The following describes two proteins that form a bound complex.

Contacts between the two chains:
Residue Y62 in protein 2 interacts with residue L164 in protein 1 (closest heavy-atom distance 2.9 Å).
Residue Y62 in protein 2 is in contact with residue S163 in protein 1 (closest heavy-atom distance 4.9 Å).
Residue L101 in protein 2 is in contact with residue E160 in protein 1 (closest heavy-atom distance 3.9 Å).
Residue V98 in protein 2 interacts with residue T162 in protein 1 (closest heavy-atom distance 3.7 Å).
Residue S64 in protein 2 is in contact with residue G159 in protein 1 (closest heavy-atom distance 4.6 Å).
Residue V98 in protein 2 interacts with residue S163 in protein 1 (closest heavy-atom distance 3.3 Å).
Residue C99 in protein 2 contacts residue T162 in protein 1 (closest heavy-atom distance 3.6 Å).
Residue E100 in protein 2 is in contact with residue N161 in protein 1 (closest heavy-atom distance 4.5 Å).
Residue V98 in protein 2 is in contact with residue L164 in protein 1 (closest heavy-atom distance 3.2 Å).
Residue C99 in protein 2 interacts with residue N161 in protein 1 (closest heavy-atom distance 4.2 Å).
Residue L101 in protein 2 is in contact with residue N161 in protein 1 (closest heavy-atom distance 5.0 Å).
Residue C99 in protein 2 interacts with residue S163 in protein 1 (closest heavy-atom distance 5.0 Å).
Residue E100 in protein 2 interacts with residue E160 in protein 1 (closest heavy-atom distance 2.4 Å).
Residue C99 in protein 2 interacts with residue E160 in protein 1 (closest heavy-atom distance 3.4 Å).
Residue A63 in protein 2 interacts with residue L164 in protein 1 (closest heavy-atom distance 4.0 Å).
Residue E100 in protein 2 contacts residue T162 in protein 1 (closest heavy-atom distance 4.5 Å).

Sequence of protein 1:
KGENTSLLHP

Sequence of protein 2:
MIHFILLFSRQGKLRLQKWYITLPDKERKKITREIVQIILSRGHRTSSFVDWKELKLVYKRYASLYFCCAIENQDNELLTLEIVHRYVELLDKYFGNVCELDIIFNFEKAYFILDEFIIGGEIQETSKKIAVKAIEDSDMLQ